Sequence of protein 1:
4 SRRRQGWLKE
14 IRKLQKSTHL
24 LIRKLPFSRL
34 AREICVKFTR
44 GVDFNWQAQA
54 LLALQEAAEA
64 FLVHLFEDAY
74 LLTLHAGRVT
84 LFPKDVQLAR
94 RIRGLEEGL

Residue-level contacts at the interface:
Residue N145 in protein 2 is in contact with residue D46 in protein 1 (closest heavy-atom distance 2.7 Å).
Residue N145 in protein 2 is in contact with residue G44 in protein 1 (closest heavy-atom distance 4.0 Å).
Residue E3 in protein 2 contacts residue R43 in protein 1 (closest heavy-atom distance 2.8 Å).
Residue T4 in protein 2 is in contact with residue G44 in protein 1 (closest heavy-atom distance 4.6 Å).
Residue Y147 in protein 2 contacts residue R43 in protein 1 (closest heavy-atom distance 4.8 Å).
Residue E7 in protein 2 interacts with residue V45 in protein 1 (closest heavy-atom distance 4.8 Å).
Residue Y147 in protein 2 is in contact with residue G44 in protein 1 (closest heavy-atom distance 3.5 Å).
Residue R11 in protein 2 interacts with residue V45 in protein 1 (closest heavy-atom distance 3.1 Å).
Residue T4 in protein 2 contacts residue R43 in protein 1 (closest heavy-atom distance 3.8 Å).
Residue A6 in protein 2 contacts residue R43 in protein 1 (closest heavy-atom distance 3.9 Å).
Residue E7 in protein 2 interacts with residue R43 in protein 1 (closest heavy-atom distance 3.3 Å).
Residue Y147 in protein 2 contacts residue V45 in protein 1 (closest heavy-atom distance 3.5 Å).

These two protein chains interact to form a complex.

Sequence of protein 2:
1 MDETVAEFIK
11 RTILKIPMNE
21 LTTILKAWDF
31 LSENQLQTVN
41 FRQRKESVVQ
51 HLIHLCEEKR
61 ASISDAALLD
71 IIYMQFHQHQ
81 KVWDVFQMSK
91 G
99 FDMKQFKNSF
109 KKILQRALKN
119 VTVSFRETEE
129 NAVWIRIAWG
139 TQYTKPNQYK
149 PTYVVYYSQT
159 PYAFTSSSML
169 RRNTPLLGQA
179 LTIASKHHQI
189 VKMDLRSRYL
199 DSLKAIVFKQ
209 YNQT